Contacts between the two chains:
Residue S33 in the first protein interacts with residue Y26 in the second protein (closest heavy-atom distance 3.4 Å).
Residue S33 in the first protein is in contact with residue I24 in the second protein (closest heavy-atom distance 3.3 Å).
Residue H34 in the first protein interacts with residue K42 in the second protein (closest heavy-atom distance 4.6 Å).
Residue H34 in the first protein is in contact with residue I24 in the second protein (closest heavy-atom distance 3.9 Å).
Residue N30 in the first protein interacts with residue N27 in the second protein (closest heavy-atom distance 3.8 Å).
Residue S33 in the first protein contacts residue N25 in the second protein (closest heavy-atom distance 4.0 Å).
Residue S33 in the first protein is in contact with residue K42 in the second protein (closest heavy-atom distance 3.3 Å).
Residue Y32 in the first protein is in contact with residue N27 in the second protein (closest heavy-atom distance 4.4 Å).
Residue Y31 in the first protein contacts residue N27 in the second protein (closest heavy-atom distance 4.3 Å).

Sequence of the first protein:
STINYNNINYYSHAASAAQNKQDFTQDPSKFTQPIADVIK

These two protein chains interact to form a complex.

Sequence of the second protein:
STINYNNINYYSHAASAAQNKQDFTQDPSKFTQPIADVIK